These two protein chains interact to form a complex.

Sequence of chain B:
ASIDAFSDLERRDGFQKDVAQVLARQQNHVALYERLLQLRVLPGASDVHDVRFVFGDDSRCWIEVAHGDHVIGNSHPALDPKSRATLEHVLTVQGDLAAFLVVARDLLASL

Sequence of chain A:
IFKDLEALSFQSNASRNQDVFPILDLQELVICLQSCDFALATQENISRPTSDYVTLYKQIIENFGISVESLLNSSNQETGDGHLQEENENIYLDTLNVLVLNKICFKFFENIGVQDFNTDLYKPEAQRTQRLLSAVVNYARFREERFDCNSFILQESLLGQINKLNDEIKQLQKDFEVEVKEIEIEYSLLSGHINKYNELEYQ

Interface contacts:
Residue Y196 in chain A contacts residue A2 in chain B (closest heavy-atom distance 4.0 Å).
Residue Y196 in chain A interacts with residue I4 in chain B (closest heavy-atom distance 3.5 Å).
Residue S197 in chain A contacts residue A2 in chain B (closest heavy-atom distance 4.1 Å).
Residue Y196 in chain A is in contact with residue S3 in chain B (closest heavy-atom distance 3.5 Å).
Residue I192 in chain A interacts with residue I4 in chain B (closest heavy-atom distance 4.5 Å).
Residue E193 in chain A interacts with residue A2 in chain B (closest heavy-atom distance 4.1 Å).
Residue Y196 in chain A is in contact with residue A6 in chain B (closest heavy-atom distance 4.2 Å).
Residue E193 in chain A contacts residue I4 in chain B (closest heavy-atom distance 3.0 Å).
Residue E193 in chain A is in contact with residue S3 in chain B (closest heavy-atom distance 2.8 Å).
Residue S200 in chain A is in contact with residue L10 in chain B (closest heavy-atom distance 4.2 Å).
Residue N204 in chain A interacts with residue L10 in chain B (closest heavy-atom distance 3.7 Å).
Residue L211 in chain A contacts residue F17 in chain B (closest heavy-atom distance 4.0 Å).
Residue Y196 in chain A interacts with residue L10 in chain B (closest heavy-atom distance 4.5 Å).
Residue I203 in chain A contacts residue L10 in chain B (closest heavy-atom distance 4.3 Å).
Residue N204 in chain A contacts residue R13 in chain B (closest heavy-atom distance 2.9 Å).
Residue E193 in chain A contacts residue D5 in chain B (closest heavy-atom distance 4.9 Å).
Residue Y206 in chain A interacts with residue F17 in chain B (closest heavy-atom distance 3.9 Å).
Residue Y196 in chain A contacts residue F7 in chain B (closest heavy-atom distance 3.3 Å).